Sequence of chain B:
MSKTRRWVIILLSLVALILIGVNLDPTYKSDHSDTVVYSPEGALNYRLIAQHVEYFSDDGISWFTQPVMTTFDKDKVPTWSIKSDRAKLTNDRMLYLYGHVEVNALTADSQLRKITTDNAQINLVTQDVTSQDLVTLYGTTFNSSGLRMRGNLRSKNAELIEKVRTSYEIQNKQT

Contacts between the two chains:
Residue N229 in chain A contacts residue S44 in chain B (closest heavy-atom distance 3.1 Å).
Residue Q228 in chain A contacts residue H46 in chain B (closest heavy-atom distance 3.6 Å).
Residue L304 in chain A interacts with residue L12 in chain B (closest heavy-atom distance 3.7 Å).
Residue F222 in chain A interacts with residue Y52 in chain B (closest heavy-atom distance 3.5 Å).
Residue R212 in chain A contacts residue Y42 in chain B (closest heavy-atom distance 2.6 Å).
Residue F227 in chain A is in contact with residue H46 in chain B (closest heavy-atom distance 4.2 Å).
Residue N290 in chain A is in contact with residue M1 in chain B (closest heavy-atom distance 3.6 Å).
Residue T225 in chain A interacts with residue D48 in chain B (closest heavy-atom distance 3.4 Å).
Residue L305 in chain A interacts with residue L12 in chain B (closest heavy-atom distance 4.0 Å).
Residue D226 in chain A interacts with residue H46 in chain B (closest heavy-atom distance 3.3 Å).
Residue I308 in chain A contacts residue V15 in chain B (closest heavy-atom distance 3.7 Å).
Residue I308 in chain A interacts with residue L12 in chain B (closest heavy-atom distance 3.3 Å).
Residue Q231 in chain A is in contact with residue T41 in chain B (closest heavy-atom distance 4.3 Å).
Residue L311 in chain A interacts with residue A16 in chain B (closest heavy-atom distance 3.9 Å).
Residue F222 in chain A is in contact with residue V50 in chain B (closest heavy-atom distance 3.4 Å).
Residue L307 in chain A is in contact with residue A16 in chain B (closest heavy-atom distance 4.2 Å).
Residue R223 in chain A interacts with residue V50 in chain B (closest heavy-atom distance 4.0 Å).
Residue R220 in chain A is in contact with residue G56 in chain B (closest heavy-atom distance 3.3 Å).
Residue L304 in chain A contacts residue A16 in chain B (closest heavy-atom distance 4.3 Å).
Residue D221 in chain A interacts with residue Y52 in chain B (closest heavy-atom distance 4.0 Å).
Residue D226 in chain A contacts residue D48 in chain B (closest heavy-atom distance 3.0 Å).
Residue I224 in chain A interacts with residue Y52 in chain B (closest heavy-atom distance 4.3 Å).
Residue R223 in chain A contacts residue V51 in chain B (closest heavy-atom distance 4.4 Å).
Residue L312 in chain A contacts residue L19 in chain B (closest heavy-atom distance 3.7 Å).
Residue Q228 in chain A interacts with residue D45 in chain B (closest heavy-atom distance 3.4 Å).
Residue D221 in chain A contacts residue S53 in chain B (closest heavy-atom distance 3.4 Å).
Residue S315 in chain A contacts residue N23 in chain B (closest heavy-atom distance 3.3 Å).
Residue L311 in chain A contacts residue L19 in chain B (closest heavy-atom distance 3.9 Å).
Residue T225 in chain A contacts residue S47 in chain B (closest heavy-atom distance 4.0 Å).
Residue I233 in chain A interacts with residue P40 in chain B (closest heavy-atom distance 4.0 Å).
Residue N229 in chain A contacts residue D45 in chain B (closest heavy-atom distance 3.0 Å).
Residue I308 in chain A is in contact with residue A16 in chain B (closest heavy-atom distance 3.6 Å).
Residue I224 in chain A interacts with residue V50 in chain B (closest heavy-atom distance 3.2 Å).
Residue Q293 in chain A contacts residue M1 in chain B (closest heavy-atom distance 3.9 Å).
Residue R220 in chain A contacts residue P54 in chain B (closest heavy-atom distance 3.0 Å).
Residue I233 in chain A interacts with residue T41 in chain B (closest heavy-atom distance 3.8 Å).
Residue L219 in chain A interacts with residue P54 in chain B (closest heavy-atom distance 4.0 Å).
Residue F222 in chain A is in contact with residue V51 in chain B (closest heavy-atom distance 3.9 Å).
Residue Q293 in chain A interacts with residue S2 in chain B (closest heavy-atom distance 4.4 Å).
Residue R220 in chain A contacts residue E55 in chain B (closest heavy-atom distance 3.5 Å).
Residue N229 in chain A is in contact with residue K43 in chain B (closest heavy-atom distance 3.9 Å).
Residue T225 in chain A is in contact with residue T49 in chain B (closest heavy-atom distance 3.3 Å).
Residue L311 in chain A contacts residue I20 in chain B (closest heavy-atom distance 3.7 Å).
Residue Q231 in chain A interacts with residue K43 in chain B (closest heavy-atom distance 2.8 Å).
Residue I224 in chain A contacts residue T49 in chain B (closest heavy-atom distance 3.4 Å).
Residue Y230 in chain A is in contact with residue Y42 in chain B (closest heavy-atom distance 3.5 Å).
Residue D226 in chain A interacts with residue S47 in chain B (closest heavy-atom distance 3.7 Å).
Residue R220 in chain A interacts with residue S53 in chain B (closest heavy-atom distance 3.8 Å).
Residue L311 in chain A interacts with residue N23 in chain B (closest heavy-atom distance 4.3 Å).
Residue D221 in chain A is in contact with residue P54 in chain B (closest heavy-atom distance 3.6 Å).
Residue L304 in chain A contacts residue S13 in chain B (closest heavy-atom distance 3.3 Å).
Residue Q231 in chain A contacts residue Y42 in chain B (closest heavy-atom distance 3.7 Å).
Residue L304 in chain A contacts residue I9 in chain B (closest heavy-atom distance 4.2 Å).
Residue F227 in chain A contacts residue S44 in chain B (closest heavy-atom distance 3.7 Å).
Residue A232 in chain A contacts residue T41 in chain B (closest heavy-atom distance 3.8 Å).
Residue L300 in chain A is in contact with residue I9 in chain B (closest heavy-atom distance 3.5 Å).
Residue Y230 in chain A interacts with residue K43 in chain B (closest heavy-atom distance 3.4 Å).
Residue I224 in chain A contacts residue D48 in chain B (closest heavy-atom distance 3.2 Å).
Residue P301 in chain A contacts residue R5 in chain B (closest heavy-atom distance 3.1 Å).
Residue P301 in chain A interacts with residue L12 in chain B (closest heavy-atom distance 3.7 Å).

Sequence of chain A:
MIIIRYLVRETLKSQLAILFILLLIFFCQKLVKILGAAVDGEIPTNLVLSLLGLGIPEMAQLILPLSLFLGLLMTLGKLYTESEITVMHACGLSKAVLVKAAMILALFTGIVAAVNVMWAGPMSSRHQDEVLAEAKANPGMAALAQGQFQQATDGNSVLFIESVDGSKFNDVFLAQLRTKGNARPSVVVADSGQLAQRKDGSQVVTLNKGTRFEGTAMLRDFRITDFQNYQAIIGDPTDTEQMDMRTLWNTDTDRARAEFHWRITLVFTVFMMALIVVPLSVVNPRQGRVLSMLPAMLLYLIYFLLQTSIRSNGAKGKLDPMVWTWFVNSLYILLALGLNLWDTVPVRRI

These two protein chains interact to form a complex.